Sequence of chain A:
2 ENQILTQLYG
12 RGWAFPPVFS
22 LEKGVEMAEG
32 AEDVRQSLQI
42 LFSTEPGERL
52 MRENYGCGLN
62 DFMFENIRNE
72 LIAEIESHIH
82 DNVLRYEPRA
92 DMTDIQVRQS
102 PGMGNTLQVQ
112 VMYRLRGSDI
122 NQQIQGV

Interface contacts:
Residue A393 in chain B interacts with residue F65 in chain A (closest heavy-atom distance 3.2 Å).
Residue F391 in chain B interacts with residue I68 in chain A (closest heavy-atom distance 3.0 Å).
Residue F402 in chain B interacts with residue Q123 in chain A (closest heavy-atom distance 3.7 Å).
Residue P392 in chain B contacts residue F65 in chain A (closest heavy-atom distance 3.2 Å).
Residue W240 in chain B contacts residue N67 in chain A (closest heavy-atom distance 3.0 Å).
Residue E407 in chain B interacts with residue D120 in chain A (closest heavy-atom distance 3.3 Å).
Residue V401 in chain B is in contact with residue Y114 in chain A (closest heavy-atom distance 3.2 Å).
Residue A393 in chain B is in contact with residue E66 in chain A (closest heavy-atom distance 3.4 Å).
Residue T404 in chain B is in contact with residue D120 in chain A (closest heavy-atom distance 3.4 Å).
Residue A393 in chain B is in contact with residue L108 in chain A (closest heavy-atom distance 3.7 Å).
Residue E397 in chain B interacts with residue L108 in chain A (closest heavy-atom distance 3.3 Å).
Residue W286 in chain B is in contact with residue M64 in chain A (closest heavy-atom distance 3.5 Å).
Residue I396 in chain B is in contact with residue L108 in chain A (closest heavy-atom distance 3.5 Å).
Residue K241 in chain B contacts residue E66 in chain A (closest heavy-atom distance 3.7 Å).
Residue N403 in chain B is in contact with residue R115 in chain A (closest heavy-atom distance 2.7 Å).
Residue Q405 in chain B contacts residue N122 in chain A (closest heavy-atom distance 3.4 Å).
Residue K241 in chain B interacts with residue N67 in chain A (closest heavy-atom distance 3.6 Å).
Residue E394 in chain B is in contact with residue M64 in chain A (closest heavy-atom distance 3.7 Å).
Residue V401 in chain B interacts with residue Q111 in chain A (closest heavy-atom distance 3.5 Å).
Residue A393 in chain B is in contact with residue I68 in chain A (closest heavy-atom distance 3.6 Å).
Residue N403 in chain B contacts residue Y114 in chain A (closest heavy-atom distance 3.1 Å).
Residue L400 in chain B contacts residue R36 in chain A (closest heavy-atom distance 2.7 Å).
Residue Q303 in chain B contacts residue N67 in chain A (closest heavy-atom distance 2.8 Å).
Residue C288 in chain B interacts with residue F65 in chain A (closest heavy-atom distance 3.6 Å).
Residue S399 in chain B contacts residue Q111 in chain A (closest heavy-atom distance 3.7 Å).
Residue L400 in chain B interacts with residue F43 in chain A (closest heavy-atom distance 3.7 Å).
Residue I398 in chain B contacts residue F43 in chain A (closest heavy-atom distance 3.6 Å).
Residue N403 in chain B interacts with residue M113 in chain A (closest heavy-atom distance 3.6 Å).
Residue F395 in chain B interacts with residue T107 in chain A (closest heavy-atom distance 3.4 Å).
Residue F402 in chain B is in contact with residue L116 in chain A (closest heavy-atom distance 3.8 Å).
Residue I398 in chain B is in contact with residue V110 in chain A (closest heavy-atom distance 3.5 Å).
Residue A393 in chain B interacts with residue N106 in chain A (closest heavy-atom distance 3.2 Å).
Residue F278 in chain B contacts residue N61 in chain A (closest heavy-atom distance 3.7 Å).
Residue E397 in chain B is in contact with residue Q109 in chain A (closest heavy-atom distance 3.4 Å).
Residue K281 in chain B interacts with residue P47 in chain A (closest heavy-atom distance 3.8 Å).
Residue F395 in chain B contacts residue L108 in chain A (closest heavy-atom distance 3.3 Å).
Residue L390 in chain B interacts with residue N67 in chain A (closest heavy-atom distance 3.3 Å).
Residue G287 in chain B interacts with residue F65 in chain A (closest heavy-atom distance 3.3 Å).
Residue E407 in chain B contacts residue R115 in chain A (closest heavy-atom distance 3.4 Å).
Residue E394 in chain B contacts residue N106 in chain A (closest heavy-atom distance 2.7 Å).
Residue V401 in chain B contacts residue M113 in chain A (closest heavy-atom distance 3.4 Å).
Residue N245 in chain B contacts residue M64 in chain A (closest heavy-atom distance 3.2 Å).
Residue L400 in chain B contacts residue L39 in chain A (closest heavy-atom distance 3.6 Å).
Residue E394 in chain B interacts with residue F65 in chain A (closest heavy-atom distance 3.7 Å).
Residue T404 in chain B contacts residue R115 in chain A (closest heavy-atom distance 3.7 Å).
Residue V401 in chain B is in contact with residue V112 in chain A (closest heavy-atom distance 3.0 Å).
Residue F402 in chain B is in contact with residue Y114 in chain A (closest heavy-atom distance 3.3 Å).
Residue P392 in chain B interacts with residue E66 in chain A (closest heavy-atom distance 2.8 Å).
Residue F391 in chain B interacts with residue N67 in chain A (closest heavy-atom distance 3.4 Å).
Residue A242 in chain B interacts with residue F65 in chain A (closest heavy-atom distance 3.3 Å).
Residue W286 in chain B is in contact with residue F65 in chain A (closest heavy-atom distance 3.7 Å).
Residue L400 in chain B contacts residue V112 in chain A (closest heavy-atom distance 3.5 Å).
Residue A244 in chain B is in contact with residue F65 in chain A (closest heavy-atom distance 3.6 Å).
Residue S399 in chain B interacts with residue V110 in chain A (closest heavy-atom distance 3.1 Å).
Residue N245 in chain B is in contact with residue N61 in chain A (closest heavy-atom distance 2.6 Å).
Residue A393 in chain B interacts with residue M64 in chain A (closest heavy-atom distance 3.6 Å).
Residue L400 in chain B is in contact with residue Q40 in chain A (closest heavy-atom distance 3.8 Å).
Residue Y301 in chain B contacts residue N106 in chain A (closest heavy-atom distance 2.4 Å).
Residue E397 in chain B is in contact with residue V110 in chain A (closest heavy-atom distance 2.7 Å).
Residue F391 in chain B contacts residue G105 in chain A (closest heavy-atom distance 3.6 Å).

This data describes a binding interaction between two proteins.

Sequence of chain B:
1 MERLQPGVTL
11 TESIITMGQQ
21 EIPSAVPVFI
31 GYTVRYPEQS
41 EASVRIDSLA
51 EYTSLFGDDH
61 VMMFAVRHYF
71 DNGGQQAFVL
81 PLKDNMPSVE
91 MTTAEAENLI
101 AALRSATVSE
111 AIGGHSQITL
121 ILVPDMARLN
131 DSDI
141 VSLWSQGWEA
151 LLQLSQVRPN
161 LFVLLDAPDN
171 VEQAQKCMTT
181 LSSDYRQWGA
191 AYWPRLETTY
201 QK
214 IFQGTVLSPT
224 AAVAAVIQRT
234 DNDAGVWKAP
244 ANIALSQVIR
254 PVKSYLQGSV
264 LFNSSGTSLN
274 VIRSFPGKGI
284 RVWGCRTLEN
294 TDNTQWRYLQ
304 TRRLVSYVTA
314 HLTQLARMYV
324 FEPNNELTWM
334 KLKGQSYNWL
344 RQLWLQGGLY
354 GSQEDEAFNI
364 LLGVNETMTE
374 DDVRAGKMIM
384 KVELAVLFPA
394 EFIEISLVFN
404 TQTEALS